Sequence of chain B:
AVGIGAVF

This data describes a binding interaction between two proteins.

Residue-level contacts at the interface:
Residue D52 in chain A is in contact with residue G5 in chain B (closest heavy-atom distance 3.4 Å).
Residue Y101 in chain A interacts with residue G3 in chain B (closest heavy-atom distance 4.8 Å).
Residue S55 in chain A is in contact with residue G5 in chain B (closest heavy-atom distance 4.0 Å).
Residue R100 in chain A interacts with residue A1 in chain B (closest heavy-atom distance 4.5 Å).
Residue Y101 in chain A is in contact with residue G5 in chain B (closest heavy-atom distance 3.1 Å).
Residue L99 in chain A contacts residue A1 in chain B (closest heavy-atom distance 3.8 Å).
Residue F102 in chain A is in contact with residue V2 in chain B (closest heavy-atom distance 2.8 Å).
Residue A50 in chain A is in contact with residue I4 in chain B (closest heavy-atom distance 3.6 Å).
Residue A59 in chain A interacts with residue I4 in chain B (closest heavy-atom distance 3.8 Å).
Residue F102 in chain A contacts residue A6 in chain B (closest heavy-atom distance 3.8 Å).
Residue Y101 in chain A interacts with residue A6 in chain B (closest heavy-atom distance 3.7 Å).
Residue F102 in chain A interacts with residue A1 in chain B (closest heavy-atom distance 3.3 Å).
Residue F105 in chain A is in contact with residue A1 in chain B (closest heavy-atom distance 4.7 Å).
Residue G103 in chain A is in contact with residue A1 in chain B (closest heavy-atom distance 3.1 Å).
Residue Y104 in chain A is in contact with residue A1 in chain B (closest heavy-atom distance 4.3 Å).
Residue H35 in chain A contacts residue I4 in chain B (closest heavy-atom distance 4.5 Å).
Residue R100 in chain A is in contact with residue V2 in chain B (closest heavy-atom distance 4.4 Å).
Residue E33 in chain A interacts with residue G3 in chain B (closest heavy-atom distance 3.4 Å).
Residue Y101 in chain A interacts with residue A1 in chain B (closest heavy-atom distance 4.7 Å).
Residue L99 in chain A contacts residue V2 in chain B (closest heavy-atom distance 4.4 Å).
Residue F102 in chain A interacts with residue G3 in chain B (closest heavy-atom distance 4.8 Å).
Residue D52 in chain A is in contact with residue I4 in chain B (closest heavy-atom distance 4.4 Å).
Residue S58 in chain A contacts residue I4 in chain B (closest heavy-atom distance 3.7 Å).
Residue W47 in chain A contacts residue I4 in chain B (closest heavy-atom distance 4.3 Å).
Residue F51 in chain A contacts residue I4 in chain B (closest heavy-atom distance 4.3 Å).
Residue A57 in chain A contacts residue G5 in chain B (closest heavy-atom distance 4.7 Å).
Residue L99 in chain A is in contact with residue G3 in chain B (closest heavy-atom distance 3.6 Å).
Residue D52 in chain A contacts residue A6 in chain B (closest heavy-atom distance 5.0 Å).
Residue A57 in chain A is in contact with residue I4 in chain B (closest heavy-atom distance 3.7 Å).
Residue H35 in chain A is in contact with residue G3 in chain B (closest heavy-atom distance 4.8 Å).
Residue E33 in chain A interacts with residue I4 in chain B (closest heavy-atom distance 3.1 Å).
Residue E33 in chain A interacts with residue A6 in chain B (closest heavy-atom distance 4.2 Å).
Residue Y101 in chain A is in contact with residue V2 in chain B (closest heavy-atom distance 3.5 Å).
Residue E33 in chain A contacts residue G5 in chain B (closest heavy-atom distance 2.6 Å).
Residue G103 in chain A is in contact with residue V2 in chain B (closest heavy-atom distance 4.8 Å).

Sequence of chain A:
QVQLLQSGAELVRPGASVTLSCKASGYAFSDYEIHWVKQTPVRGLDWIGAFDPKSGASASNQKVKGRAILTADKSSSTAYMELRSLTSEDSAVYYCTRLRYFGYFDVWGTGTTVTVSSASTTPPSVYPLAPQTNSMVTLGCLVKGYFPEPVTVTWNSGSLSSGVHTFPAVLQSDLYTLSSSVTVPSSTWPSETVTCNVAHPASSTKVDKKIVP